This data describes a binding interaction between two proteins.

Sequence of protein 1:
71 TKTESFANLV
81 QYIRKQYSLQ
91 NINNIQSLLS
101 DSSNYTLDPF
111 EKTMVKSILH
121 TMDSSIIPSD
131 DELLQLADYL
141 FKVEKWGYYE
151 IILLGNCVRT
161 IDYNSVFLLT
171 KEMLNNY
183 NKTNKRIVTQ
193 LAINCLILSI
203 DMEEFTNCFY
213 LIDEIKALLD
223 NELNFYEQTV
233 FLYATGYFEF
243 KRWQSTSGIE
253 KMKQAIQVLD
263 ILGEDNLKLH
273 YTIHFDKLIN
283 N

Sequence of protein 2:
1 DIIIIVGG

Interface contacts:
Residue I189 in protein 1 contacts residue V6 in protein 2 (closest heavy-atom distance 3.7 Å).
Residue H276 in protein 1 contacts residue I2 in protein 2 (closest heavy-atom distance 3.5 Å).
Residue Q192 in protein 1 is in contact with residue I4 in protein 2 (closest heavy-atom distance 3.6 Å).
Residue V232 in protein 1 is in contact with residue I2 in protein 2 (closest heavy-atom distance 4.2 Å).
Residue H276 in protein 1 interacts with residue D1 in protein 2 (closest heavy-atom distance 5.0 Å).
Residue Q192 in protein 1 is in contact with residue G8 in protein 2 (closest heavy-atom distance 4.5 Å).
Residue N196 in protein 1 contacts residue V6 in protein 2 (closest heavy-atom distance 3.6 Å).
Residue I199 in protein 1 interacts with residue I3 in protein 2 (closest heavy-atom distance 4.4 Å).
Residue Y87 in protein 1 is in contact with residue D1 in protein 2 (closest heavy-atom distance 4.3 Å).
Residue N196 in protein 1 is in contact with residue I4 in protein 2 (closest heavy-atom distance 3.1 Å).
Residue Y87 in protein 1 contacts residue I3 in protein 2 (closest heavy-atom distance 5.0 Å).
Residue R84 in protein 1 interacts with residue I5 in protein 2 (closest heavy-atom distance 4.2 Å).
Residue I118 in protein 1 interacts with residue I5 in protein 2 (closest heavy-atom distance 4.4 Å).
Residue H272 in protein 1 is in contact with residue I2 in protein 2 (closest heavy-atom distance 4.5 Å).
Residue V232 in protein 1 contacts residue I4 in protein 2 (closest heavy-atom distance 3.9 Å).
Residue V80 in protein 1 interacts with residue G7 in protein 2 (closest heavy-atom distance 3.6 Å).
Residue Y273 in protein 1 interacts with residue I2 in protein 2 (closest heavy-atom distance 3.2 Å).
Residue N196 in protein 1 is in contact with residue I3 in protein 2 (closest heavy-atom distance 4.0 Å).
Residue L193 in protein 1 interacts with residue V6 in protein 2 (closest heavy-atom distance 4.2 Å).
Residue I152 in protein 1 is in contact with residue G7 in protein 2 (closest heavy-atom distance 3.6 Å).
Residue V158 in protein 1 interacts with residue I3 in protein 2 (closest heavy-atom distance 4.3 Å).
Residue H272 in protein 1 is in contact with residue D1 in protein 2 (closest heavy-atom distance 3.6 Å).
Residue Q192 in protein 1 contacts residue I5 in protein 2 (closest heavy-atom distance 4.3 Å).
Residue R159 in protein 1 contacts residue I2 in protein 2 (closest heavy-atom distance 4.9 Å).
Residue Y239 in protein 1 interacts with residue I2 in protein 2 (closest heavy-atom distance 4.5 Å).
Residue Y87 in protein 1 interacts with residue I5 in protein 2 (closest heavy-atom distance 3.6 Å).
Residue R159 in protein 1 is in contact with residue I3 in protein 2 (closest heavy-atom distance 3.6 Å).
Residue Q192 in protein 1 is in contact with residue V6 in protein 2 (closest heavy-atom distance 3.5 Å).
Residue N156 in protein 1 interacts with residue I5 in protein 2 (closest heavy-atom distance 3.4 Å).
Residue Y148 in protein 1 is in contact with residue G7 in protein 2 (closest heavy-atom distance 3.6 Å).
Residue I152 in protein 1 is in contact with residue V6 in protein 2 (closest heavy-atom distance 3.7 Å).
Residue I83 in protein 1 is in contact with residue I5 in protein 2 (closest heavy-atom distance 4.3 Å).
Residue R159 in protein 1 is in contact with residue D1 in protein 2 (closest heavy-atom distance 3.0 Å).
Residue Q81 in protein 1 interacts with residue G8 in protein 2 (closest heavy-atom distance 4.6 Å).
Residue T121 in protein 1 interacts with residue D1 in protein 2 (closest heavy-atom distance 4.2 Å).
Residue Q81 in protein 1 is in contact with residue G7 in protein 2 (closest heavy-atom distance 4.3 Å).
Residue I199 in protein 1 contacts residue I2 in protein 2 (closest heavy-atom distance 4.0 Å).
Residue Y235 in protein 1 contacts residue I2 in protein 2 (closest heavy-atom distance 3.9 Å).
Residue R84 in protein 1 is in contact with residue G8 in protein 2 (closest heavy-atom distance 2.4 Å).
Residue G155 in protein 1 contacts residue V6 in protein 2 (closest heavy-atom distance 3.8 Å).
Residue V80 in protein 1 interacts with residue V6 in protein 2 (closest heavy-atom distance 3.5 Å).
Residue N156 in protein 1 is in contact with residue V6 in protein 2 (closest heavy-atom distance 3.0 Å).
Residue Y228 in protein 1 contacts residue I4 in protein 2 (closest heavy-atom distance 3.2 Å).
Residue E229 in protein 1 contacts residue I4 in protein 2 (closest heavy-atom distance 4.8 Å).
Residue V80 in protein 1 contacts residue G8 in protein 2 (closest heavy-atom distance 3.9 Å).
Residue T121 in protein 1 contacts residue I3 in protein 2 (closest heavy-atom distance 3.9 Å).
Residue I151 in protein 1 interacts with residue V6 in protein 2 (closest heavy-atom distance 4.4 Å).
Residue N156 in protein 1 contacts residue I4 in protein 2 (closest heavy-atom distance 4.3 Å).
Residue I195 in protein 1 contacts residue I4 in protein 2 (closest heavy-atom distance 4.6 Å).
Residue I189 in protein 1 interacts with residue G7 in protein 2 (closest heavy-atom distance 3.9 Å).
Residue Y273 in protein 1 contacts residue I4 in protein 2 (closest heavy-atom distance 4.2 Å).
Residue V80 in protein 1 interacts with residue I5 in protein 2 (closest heavy-atom distance 4.3 Å).
Residue Q192 in protein 1 is in contact with residue G7 in protein 2 (closest heavy-atom distance 3.3 Å).